Residue-level contacts at the interface:
Residue L37 in the first protein is in contact with residue K38 in the second protein (closest heavy-atom distance 3.2 Å).
Residue L41 in the first protein contacts residue L41 in the second protein (closest heavy-atom distance 3.9 Å).
Residue V44 in the first protein contacts residue I52 in the second protein (closest heavy-atom distance 3.6 Å).
Residue Y30 in the first protein is in contact with residue L27 in the second protein (closest heavy-atom distance 4.3 Å).
Residue V44 in the first protein interacts with residue V44 in the second protein (closest heavy-atom distance 4.0 Å).
Residue L27 in the first protein is in contact with residue F23 in the second protein (closest heavy-atom distance 4.0 Å).
Residue I26 in the first protein is in contact with residue F23 in the second protein (closest heavy-atom distance 4.0 Å).
Residue L37 in the first protein contacts residue Q34 in the second protein (closest heavy-atom distance 3.6 Å).
Residue R40 in the first protein is in contact with residue E45 in the second protein (closest heavy-atom distance 2.8 Å).
Residue R22 in the first protein is in contact with residue Q20 in the second protein (closest heavy-atom distance 4.8 Å).
Residue R40 in the first protein is in contact with residue L41 in the second protein (closest heavy-atom distance 3.6 Å).
Residue F47 in the first protein contacts residue L51 in the second protein (closest heavy-atom distance 3.6 Å).
Residue I26 in the first protein contacts residue E31 in the second protein (closest heavy-atom distance 4.0 Å).
Residue L5 in the first protein contacts residue V9 in the second protein (closest heavy-atom distance 4.1 Å).
Residue I26 in the first protein is in contact with residue L27 in the second protein (closest heavy-atom distance 4.3 Å).
Residue Q34 in the first protein contacts residue Q34 in the second protein (closest heavy-atom distance 3.0 Å).
Residue F23 in the first protein interacts with residue Q20 in the second protein (closest heavy-atom distance 3.9 Å).
Residue L19 in the first protein is in contact with residue V16 in the second protein (closest heavy-atom distance 3.6 Å).
Residue L48 in the first protein interacts with residue L48 in the second protein (closest heavy-atom distance 4.2 Å).
Residue F47 in the first protein contacts residue L48 in the second protein (closest heavy-atom distance 3.9 Å).
Residue V44 in the first protein interacts with residue L41 in the second protein (closest heavy-atom distance 4.2 Å).
Residue V9 in the first protein is in contact with residue V9 in the second protein (closest heavy-atom distance 3.5 Å).
Residue M33 in the first protein contacts residue Q34 in the second protein (closest heavy-atom distance 3.5 Å).
Residue Y30 in the first protein interacts with residue Y30 in the second protein (closest heavy-atom distance 3.6 Å).
Residue Y30 in the first protein is in contact with residue Q34 in the second protein (closest heavy-atom distance 3.2 Å).
Residue F47 in the first protein contacts residue I52 in the second protein (closest heavy-atom distance 4.1 Å).
Residue R40 in the first protein interacts with residue T42 in the second protein (closest heavy-atom distance 3.0 Å).
Residue M33 in the first protein is in contact with residue K38 in the second protein (closest heavy-atom distance 3.5 Å).
Residue V44 in the first protein is in contact with residue L48 in the second protein (closest heavy-atom distance 4.2 Å).
Residue M12 in the first protein interacts with residue V9 in the second protein (closest heavy-atom distance 4.6 Å).
Residue L37 in the first protein contacts residue L37 in the second protein (closest heavy-atom distance 4.3 Å).
Residue V44 in the first protein contacts residue E45 in the second protein (closest heavy-atom distance 4.0 Å).
Residue L5 in the first protein is in contact with residue L5 in the second protein (closest heavy-atom distance 3.9 Å).
Residue K8 in the first protein interacts with residue E13 in the second protein (closest heavy-atom distance 3.1 Å).
Residue F23 in the first protein interacts with residue F23 in the second protein (closest heavy-atom distance 3.4 Å).
Residue K43 in the first protein is in contact with residue I52 in the second protein (closest heavy-atom distance 4.0 Å).
Residue K8 in the first protein is in contact with residue V9 in the second protein (closest heavy-atom distance 4.1 Å).
Residue L19 in the first protein interacts with residue Q20 in the second protein (closest heavy-atom distance 3.8 Å).
Residue M12 in the first protein interacts with residue E13 in the second protein (closest heavy-atom distance 3.7 Å).
Residue R40 in the first protein contacts residue K38 in the second protein (closest heavy-atom distance 4.1 Å).
Residue M12 in the first protein contacts residue M12 in the second protein (closest heavy-atom distance 3.6 Å).
Residue L27 in the first protein interacts with residue L27 in the second protein (closest heavy-atom distance 4.3 Å).
Residue L5 in the first protein is in contact with residue E6 in the second protein (closest heavy-atom distance 3.7 Å).
Residue M12 in the first protein interacts with residue V16 in the second protein (closest heavy-atom distance 4.1 Å).
Residue V16 in the first protein interacts with residue V16 in the second protein (closest heavy-atom distance 3.9 Å).
Residue L37 in the first protein is in contact with residue L41 in the second protein (closest heavy-atom distance 3.7 Å).
Residue F23 in the first protein interacts with residue L19 in the second protein (closest heavy-atom distance 4.6 Å).
Residue Y30 in the first protein is in contact with residue E31 in the second protein (closest heavy-atom distance 4.0 Å).

Sequence of the first protein:
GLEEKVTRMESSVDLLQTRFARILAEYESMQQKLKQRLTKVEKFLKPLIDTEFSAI

This data describes a binding interaction between two proteins.

Sequence of the second protein:
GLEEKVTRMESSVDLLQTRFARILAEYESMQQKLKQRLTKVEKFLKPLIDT